The following describes two proteins that form a bound complex.

Residue-level contacts at the interface:
Residue R523 in the first protein contacts residue D228 in the second protein (closest heavy-atom distance 4.1 Å).
Residue F528 in the first protein is in contact with residue I373 in the second protein (closest heavy-atom distance 4.0 Å).
Residue V838 in the first protein contacts residue I373 in the second protein (closest heavy-atom distance 4.1 Å).
Residue K842 in the first protein contacts residue I368 in the second protein (closest heavy-atom distance 3.5 Å).
Residue L843 in the first protein is in contact with residue G372 in the second protein (closest heavy-atom distance 4.3 Å).
Residue T527 in the first protein contacts residue K370 in the second protein (closest heavy-atom distance 3.7 Å).
Residue L843 in the first protein interacts with residue G371 in the second protein (closest heavy-atom distance 4.8 Å).
Residue F528 in the first protein contacts residue A369 in the second protein (closest heavy-atom distance 4.0 Å).
Residue G837 in the first protein contacts residue S374 in the second protein (closest heavy-atom distance 3.5 Å).
Residue F528 in the first protein interacts with residue K370 in the second protein (closest heavy-atom distance 4.9 Å).
Residue L843 in the first protein contacts residue I373 in the second protein (closest heavy-atom distance 4.3 Å).
Residue F528 in the first protein contacts residue V234 in the second protein (closest heavy-atom distance 4.0 Å).
Residue R526 in the first protein is in contact with residue V229 in the second protein (closest heavy-atom distance 4.2 Å).
Residue P525 in the first protein is in contact with residue D227 in the second protein (closest heavy-atom distance 4.5 Å).
Residue R526 in the first protein contacts residue K370 in the second protein (closest heavy-atom distance 3.8 Å).
Residue F528 in the first protein interacts with residue V229 in the second protein (closest heavy-atom distance 4.8 Å).
Residue T527 in the first protein contacts residue A231 in the second protein (closest heavy-atom distance 4.9 Å).
Residue G837 in the first protein contacts residue G372 in the second protein (closest heavy-atom distance 2.9 Å).
Residue L843 in the first protein interacts with residue K370 in the second protein (closest heavy-atom distance 4.9 Å).
Residue R526 in the first protein interacts with residue D227 in the second protein (closest heavy-atom distance 4.5 Å).
Residue K842 in the first protein interacts with residue K370 in the second protein (closest heavy-atom distance 4.9 Å).
Residue T527 in the first protein contacts residue I373 in the second protein (closest heavy-atom distance 4.0 Å).
Residue P525 in the first protein contacts residue K370 in the second protein (closest heavy-atom distance 4.0 Å).
Residue P525 in the first protein contacts residue D228 in the second protein (closest heavy-atom distance 3.9 Å).
Residue V838 in the first protein contacts residue G372 in the second protein (closest heavy-atom distance 2.9 Å).
Residue K842 in the first protein is in contact with residue G371 in the second protein (closest heavy-atom distance 3.5 Å).
Residue W846 in the first protein interacts with residue G371 in the second protein (closest heavy-atom distance 4.3 Å).
Residue F528 in the first protein is in contact with residue V375 in the second protein (closest heavy-atom distance 3.7 Å).
Residue F528 in the first protein contacts residue G230 in the second protein (closest heavy-atom distance 4.6 Å).
Residue W846 in the first protein contacts residue K370 in the second protein (closest heavy-atom distance 3.5 Å).
Residue D839 in the first protein interacts with residue G372 in the second protein (closest heavy-atom distance 4.2 Å).
Residue P836 in the first protein contacts residue I373 in the second protein (closest heavy-atom distance 4.1 Å).
Residue F528 in the first protein contacts residue A231 in the second protein (closest heavy-atom distance 3.7 Å).
Residue K842 in the first protein contacts residue G372 in the second protein (closest heavy-atom distance 3.7 Å).
Residue R526 in the first protein interacts with residue D228 in the second protein (closest heavy-atom distance 4.1 Å).
Residue G837 in the first protein contacts residue I373 in the second protein (closest heavy-atom distance 2.9 Å).

Sequence of the second protein:
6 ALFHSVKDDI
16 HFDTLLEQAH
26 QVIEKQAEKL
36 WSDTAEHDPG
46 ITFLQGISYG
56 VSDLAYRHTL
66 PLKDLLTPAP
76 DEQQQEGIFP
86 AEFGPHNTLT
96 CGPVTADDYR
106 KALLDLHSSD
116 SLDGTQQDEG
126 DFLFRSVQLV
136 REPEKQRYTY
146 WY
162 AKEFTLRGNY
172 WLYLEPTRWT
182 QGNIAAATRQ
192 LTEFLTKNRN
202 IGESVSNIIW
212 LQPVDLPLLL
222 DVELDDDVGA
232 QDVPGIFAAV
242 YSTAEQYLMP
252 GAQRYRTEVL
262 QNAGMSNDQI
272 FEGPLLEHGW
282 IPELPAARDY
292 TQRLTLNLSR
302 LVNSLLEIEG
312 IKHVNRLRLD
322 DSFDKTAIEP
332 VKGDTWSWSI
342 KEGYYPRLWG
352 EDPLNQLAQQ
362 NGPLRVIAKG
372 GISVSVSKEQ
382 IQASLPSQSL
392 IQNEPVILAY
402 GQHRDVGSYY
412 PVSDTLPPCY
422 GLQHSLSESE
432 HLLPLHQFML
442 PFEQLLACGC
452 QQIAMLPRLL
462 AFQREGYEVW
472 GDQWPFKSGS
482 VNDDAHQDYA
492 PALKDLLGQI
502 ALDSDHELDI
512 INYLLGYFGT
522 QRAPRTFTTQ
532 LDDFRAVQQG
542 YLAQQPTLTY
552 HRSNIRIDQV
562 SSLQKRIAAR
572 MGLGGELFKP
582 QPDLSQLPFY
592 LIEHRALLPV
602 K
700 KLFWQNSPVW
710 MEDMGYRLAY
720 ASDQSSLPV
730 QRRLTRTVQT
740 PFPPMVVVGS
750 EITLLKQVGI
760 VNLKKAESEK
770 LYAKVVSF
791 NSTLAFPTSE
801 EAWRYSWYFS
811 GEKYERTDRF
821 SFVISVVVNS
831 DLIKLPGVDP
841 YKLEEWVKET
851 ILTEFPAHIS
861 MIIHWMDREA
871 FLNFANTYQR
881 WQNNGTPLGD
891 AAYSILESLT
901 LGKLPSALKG

Sequence of the first protein:
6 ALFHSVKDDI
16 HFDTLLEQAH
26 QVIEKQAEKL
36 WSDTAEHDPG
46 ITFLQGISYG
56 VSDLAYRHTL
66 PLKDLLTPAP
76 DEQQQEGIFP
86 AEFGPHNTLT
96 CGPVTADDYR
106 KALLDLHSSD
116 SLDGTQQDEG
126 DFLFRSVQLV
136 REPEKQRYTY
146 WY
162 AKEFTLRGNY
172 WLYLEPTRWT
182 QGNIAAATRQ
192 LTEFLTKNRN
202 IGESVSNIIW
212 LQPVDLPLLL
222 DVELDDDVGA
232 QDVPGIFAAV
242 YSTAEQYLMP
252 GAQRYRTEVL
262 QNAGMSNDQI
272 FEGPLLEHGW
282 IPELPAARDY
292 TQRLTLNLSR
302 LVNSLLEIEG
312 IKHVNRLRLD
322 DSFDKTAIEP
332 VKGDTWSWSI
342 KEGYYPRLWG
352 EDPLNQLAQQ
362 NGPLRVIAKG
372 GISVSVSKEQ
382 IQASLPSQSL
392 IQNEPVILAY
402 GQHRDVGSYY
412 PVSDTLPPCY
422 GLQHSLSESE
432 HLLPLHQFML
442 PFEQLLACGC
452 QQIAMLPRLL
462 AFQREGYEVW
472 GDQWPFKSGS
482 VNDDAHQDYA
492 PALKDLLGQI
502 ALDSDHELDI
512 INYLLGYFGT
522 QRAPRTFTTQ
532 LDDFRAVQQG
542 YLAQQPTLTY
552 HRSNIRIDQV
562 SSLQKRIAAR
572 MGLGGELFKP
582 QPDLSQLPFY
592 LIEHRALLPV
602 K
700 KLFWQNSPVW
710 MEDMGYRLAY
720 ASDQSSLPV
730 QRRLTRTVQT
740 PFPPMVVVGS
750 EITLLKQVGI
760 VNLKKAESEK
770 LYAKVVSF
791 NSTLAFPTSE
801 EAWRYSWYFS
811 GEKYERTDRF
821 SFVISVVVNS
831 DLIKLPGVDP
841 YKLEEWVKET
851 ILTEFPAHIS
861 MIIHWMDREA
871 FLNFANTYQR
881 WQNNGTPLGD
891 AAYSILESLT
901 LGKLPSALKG